Sequence of chain B:
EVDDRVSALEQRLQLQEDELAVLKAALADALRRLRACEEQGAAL

Residue-level contacts at the interface:
Residue L31 in chain B is in contact with residue A30 in chain A (closest heavy-atom distance 3.9 Å).
Residue E42 in chain B contacts residue C41 in chain A (closest heavy-atom distance 4.5 Å).
Residue L38 in chain B contacts residue C41 in chain A (closest heavy-atom distance 4.6 Å).
Residue K28 in chain B interacts with residue E23 in chain A (closest heavy-atom distance 2.8 Å).
Residue L24 in chain B interacts with residue E23 in chain A (closest heavy-atom distance 3.8 Å).
Residue V10 in chain B contacts residue R9 in chain A (closest heavy-atom distance 3.8 Å).
Residue L31 in chain B is in contact with residue A34 in chain A (closest heavy-atom distance 4.5 Å).
Residue L13 in chain B interacts with residue L13 in chain A (closest heavy-atom distance 3.9 Å).
Residue E21 in chain B is in contact with residue Q20 in chain A (closest heavy-atom distance 4.0 Å).
Residue E14 in chain B interacts with residue R9 in chain A (closest heavy-atom distance 2.6 Å).
Residue L17 in chain B interacts with residue R16 in chain A (closest heavy-atom distance 3.9 Å).
Residue L38 in chain B is in contact with residue A34 in chain A (closest heavy-atom distance 4.0 Å).
Residue L17 in chain B interacts with residue L17 in chain A (closest heavy-atom distance 3.9 Å).
Residue D7 in chain B is in contact with residue V6 in chain A (closest heavy-atom distance 4.4 Å).
Residue L38 in chain B contacts residue R37 in chain A (closest heavy-atom distance 3.6 Å).
Residue S11 in chain B is in contact with residue R9 in chain A (closest heavy-atom distance 4.0 Å).
Residue L38 in chain B is in contact with residue L38 in chain A (closest heavy-atom distance 3.9 Å).
Residue L24 in chain B is in contact with residue L24 in chain A (closest heavy-atom distance 3.5 Å).
Residue V10 in chain B is in contact with residue L13 in chain A (closest heavy-atom distance 4.0 Å).
Residue Q20 in chain B contacts residue Q20 in chain A (closest heavy-atom distance 3.4 Å).
Residue L24 in chain B is in contact with residue Q20 in chain A (closest heavy-atom distance 3.3 Å).
Residue V6 in chain B is in contact with residue V6 in chain A (closest heavy-atom distance 3.9 Å).
Residue L31 in chain B interacts with residue L31 in chain A (closest heavy-atom distance 4.0 Å).
Residue L35 in chain B is in contact with residue A30 in chain A (closest heavy-atom distance 4.5 Å).
Residue L24 in chain B interacts with residue L27 in chain A (closest heavy-atom distance 4.3 Å).
Residue V10 in chain B is in contact with residue V10 in chain A (closest heavy-atom distance 3.8 Å).
Residue E42 in chain B is in contact with residue R37 in chain A (closest heavy-atom distance 2.9 Å).
Residue K28 in chain B is in contact with residue L27 in chain A (closest heavy-atom distance 3.6 Å).
Residue R39 in chain B is in contact with residue R37 in chain A (closest heavy-atom distance 3.9 Å).
Residue L35 in chain B interacts with residue A34 in chain A (closest heavy-atom distance 3.8 Å).
Residue L17 in chain B is in contact with residue L13 in chain A (closest heavy-atom distance 3.9 Å).
Residue E21 in chain B is in contact with residue R16 in chain A (closest heavy-atom distance 3.0 Å).
Residue L31 in chain B contacts residue L27 in chain A (closest heavy-atom distance 3.7 Å).
Residue E14 in chain B is in contact with residue L13 in chain A (closest heavy-atom distance 3.6 Å).
Residue Q20 in chain B contacts residue L17 in chain A (closest heavy-atom distance 4.9 Å).
Residue L17 in chain B is in contact with residue Q20 in chain A (closest heavy-atom distance 4.1 Å).
Residue V10 in chain B is in contact with residue V6 in chain A (closest heavy-atom distance 4.2 Å).
Residue L27 in chain B interacts with residue L27 in chain A (closest heavy-atom distance 3.9 Å).
Residue D7 in chain B contacts residue R9 in chain A (closest heavy-atom distance 2.4 Å).
Residue L35 in chain B is in contact with residue R37 in chain A (closest heavy-atom distance 4.2 Å).

Sequence of chain A:
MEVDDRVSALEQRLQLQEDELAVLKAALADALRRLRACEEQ

This data describes a binding interaction between two proteins.